Sequence of the first protein:
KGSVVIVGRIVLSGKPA

This data describes a binding interaction between two proteins.

Contacts between the two chains:
Residue I75 in the second protein contacts residue V5 in the first protein (closest heavy-atom distance 3.2 Å).
Residue I46 in the second protein contacts residue R10 in the first protein (closest heavy-atom distance 4.4 Å).
Residue I75 in the second protein is in contact with residue I7 in the first protein (closest heavy-atom distance 4.2 Å).
Residue G101 in the second protein contacts residue R10 in the first protein (closest heavy-atom distance 3.1 Å).
Residue A70 in the second protein is in contact with residue V5 in the first protein (closest heavy-atom distance 4.0 Å).
Residue S48 in the second protein interacts with residue V8 in the first protein (closest heavy-atom distance 3.4 Å).
Residue R73 in the second protein contacts residue G3 in the first protein (closest heavy-atom distance 3.0 Å).
Residue G42 in the second protein is in contact with residue R10 in the first protein (closest heavy-atom distance 4.3 Å).
Residue T119 in the second protein contacts residue I11 in the first protein (closest heavy-atom distance 3.4 Å).
Residue P81 in the second protein contacts residue S4 in the first protein (closest heavy-atom distance 4.2 Å).
Residue T72 in the second protein interacts with residue K2 in the first protein (closest heavy-atom distance 3.8 Å).
Residue V47 in the second protein interacts with residue V5 in the first protein (closest heavy-atom distance 3.6 Å).
Residue E43 in the second protein interacts with residue V12 in the first protein (closest heavy-atom distance 3.6 Å).
Residue Q45 in the second protein is in contact with residue R10 in the first protein (closest heavy-atom distance 4.4 Å).
Residue A122 in the second protein interacts with residue I11 in the first protein (closest heavy-atom distance 3.8 Å).
Residue I46 in the second protein interacts with residue V8 in the first protein (closest heavy-atom distance 2.8 Å).
Residue S48 in the second protein contacts residue V6 in the first protein (closest heavy-atom distance 2.9 Å).
Residue A76 in the second protein interacts with residue S4 in the first protein (closest heavy-atom distance 3.6 Å).
Residue F54 in the second protein interacts with residue V5 in the first protein (closest heavy-atom distance 4.4 Å).
Residue R73 in the second protein contacts residue V5 in the first protein (closest heavy-atom distance 3.6 Å).
Residue G42 in the second protein contacts residue I11 in the first protein (closest heavy-atom distance 3.3 Å).
Residue I46 in the second protein contacts residue I7 in the first protein (closest heavy-atom distance 3.7 Å).
Residue L105 in the second protein interacts with residue L13 in the first protein (closest heavy-atom distance 3.5 Å).
Residue V47 in the second protein contacts residue I7 in the first protein (closest heavy-atom distance 4.0 Å).
Residue V118 in the second protein is in contact with residue L13 in the first protein (closest heavy-atom distance 3.8 Å).
Residue Q45 in the second protein interacts with residue I7 in the first protein (closest heavy-atom distance 4.1 Å).
Residue V40 in the second protein contacts residue P17 in the first protein (closest heavy-atom distance 3.1 Å).
Residue T74 in the second protein is in contact with residue S4 in the first protein (closest heavy-atom distance 3.0 Å).
Residue T74 in the second protein interacts with residue K2 in the first protein (closest heavy-atom distance 3.8 Å).
Residue I75 in the second protein contacts residue S4 in the first protein (closest heavy-atom distance 3.7 Å).
Residue G42 in the second protein contacts residue V12 in the first protein (closest heavy-atom distance 4.3 Å).
Residue T74 in the second protein interacts with residue V5 in the first protein (closest heavy-atom distance 2.8 Å).
Residue V40 in the second protein interacts with residue K16 in the first protein (closest heavy-atom distance 3.1 Å).
Residue E43 in the second protein contacts residue I11 in the first protein (closest heavy-atom distance 3.2 Å).
Residue V44 in the second protein contacts residue R10 in the first protein (closest heavy-atom distance 3.5 Å).
Residue V40 in the second protein contacts residue A18 in the first protein (closest heavy-atom distance 3.6 Å).
Residue R73 in the second protein interacts with residue K2 in the first protein (closest heavy-atom distance 3.9 Å).
Residue T49 in the second protein contacts residue V5 in the first protein (closest heavy-atom distance 4.1 Å).
Residue I46 in the second protein is in contact with residue V6 in the first protein (closest heavy-atom distance 4.2 Å).
Residue W96 in the second protein contacts residue V5 in the first protein (closest heavy-atom distance 3.5 Å).
Residue A76 in the second protein is in contact with residue V5 in the first protein (closest heavy-atom distance 3.0 Å).
Residue Q39 in the second protein interacts with residue A18 in the first protein (closest heavy-atom distance 3.9 Å).
Residue S48 in the second protein contacts residue V5 in the first protein (closest heavy-atom distance 3.8 Å).
Residue I46 in the second protein interacts with residue G9 in the first protein (closest heavy-atom distance 2.8 Å).
Residue Q45 in the second protein contacts residue G9 in the first protein (closest heavy-atom distance 3.5 Å).
Residue V40 in the second protein contacts residue V12 in the first protein (closest heavy-atom distance 3.5 Å).
Residue L155 in the second protein contacts residue L13 in the first protein (closest heavy-atom distance 3.9 Å).
Residue V40 in the second protein is in contact with residue R10 in the first protein (closest heavy-atom distance 3.5 Å).
Residue T74 in the second protein interacts with residue G3 in the first protein (closest heavy-atom distance 3.5 Å).
Residue V44 in the second protein interacts with residue L13 in the first protein (closest heavy-atom distance 4.4 Å).
Residue A76 in the second protein contacts residue V6 in the first protein (closest heavy-atom distance 3.8 Å).
Residue E43 in the second protein contacts residue L13 in the first protein (closest heavy-atom distance 3.0 Å).
Residue E41 in the second protein contacts residue V12 in the first protein (closest heavy-atom distance 3.6 Å).
Residue R120 in the second protein is in contact with residue I11 in the first protein (closest heavy-atom distance 4.1 Å).
Residue S48 in the second protein is in contact with residue S4 in the first protein (closest heavy-atom distance 4.2 Å).
Residue I46 in the second protein interacts with residue I11 in the first protein (closest heavy-atom distance 4.0 Å).
Residue P99 in the second protein interacts with residue I7 in the first protein (closest heavy-atom distance 3.5 Å).
Residue V44 in the second protein is in contact with residue I11 in the first protein (closest heavy-atom distance 2.7 Å).
Residue V47 in the second protein is in contact with residue V6 in the first protein (closest heavy-atom distance 3.3 Å).
Residue R73 in the second protein contacts residue S4 in the first protein (closest heavy-atom distance 3.7 Å).

Sequence of the second protein:
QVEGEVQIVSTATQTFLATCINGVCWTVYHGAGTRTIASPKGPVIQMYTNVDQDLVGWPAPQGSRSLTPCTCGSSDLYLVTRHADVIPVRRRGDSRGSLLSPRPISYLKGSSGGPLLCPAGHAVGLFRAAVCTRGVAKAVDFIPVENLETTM